Sequence of protein 1:
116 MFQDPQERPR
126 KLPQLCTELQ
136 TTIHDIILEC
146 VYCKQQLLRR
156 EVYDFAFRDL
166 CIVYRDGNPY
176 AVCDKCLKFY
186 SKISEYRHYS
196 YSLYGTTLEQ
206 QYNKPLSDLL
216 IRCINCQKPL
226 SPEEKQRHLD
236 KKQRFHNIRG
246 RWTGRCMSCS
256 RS

Sequence of protein 2:
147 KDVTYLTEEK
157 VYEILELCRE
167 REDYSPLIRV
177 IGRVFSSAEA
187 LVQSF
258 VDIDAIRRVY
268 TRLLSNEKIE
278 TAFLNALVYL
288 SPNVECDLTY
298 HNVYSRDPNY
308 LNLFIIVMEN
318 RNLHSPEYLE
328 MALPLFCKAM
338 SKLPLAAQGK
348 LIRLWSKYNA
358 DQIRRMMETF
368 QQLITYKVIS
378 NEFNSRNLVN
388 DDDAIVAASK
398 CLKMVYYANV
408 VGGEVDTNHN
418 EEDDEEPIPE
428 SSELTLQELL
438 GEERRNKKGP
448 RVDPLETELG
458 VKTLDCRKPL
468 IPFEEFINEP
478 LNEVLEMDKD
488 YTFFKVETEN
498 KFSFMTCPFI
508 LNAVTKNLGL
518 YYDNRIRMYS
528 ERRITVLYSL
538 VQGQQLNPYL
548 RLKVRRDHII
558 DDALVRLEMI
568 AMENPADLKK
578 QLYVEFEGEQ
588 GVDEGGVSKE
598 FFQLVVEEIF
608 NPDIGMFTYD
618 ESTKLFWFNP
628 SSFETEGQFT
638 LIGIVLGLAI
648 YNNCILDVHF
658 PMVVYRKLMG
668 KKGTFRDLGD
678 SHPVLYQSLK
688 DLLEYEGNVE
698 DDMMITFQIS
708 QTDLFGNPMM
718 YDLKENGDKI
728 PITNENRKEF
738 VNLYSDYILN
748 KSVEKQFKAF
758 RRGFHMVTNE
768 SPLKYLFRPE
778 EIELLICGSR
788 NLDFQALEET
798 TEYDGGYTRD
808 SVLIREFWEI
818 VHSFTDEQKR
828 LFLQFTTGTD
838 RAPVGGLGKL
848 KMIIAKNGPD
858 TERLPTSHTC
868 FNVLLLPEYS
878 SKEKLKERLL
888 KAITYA

These two protein chains interact to form a complex.

Interface contacts:
Residue E427 in protein 2 interacts with residue R192 in protein 1 (closest heavy-atom distance 2.8 Å).
Residue E430 in protein 2 is in contact with residue S189 in protein 1 (closest heavy-atom distance 2.7 Å).
Residue L436 in protein 2 interacts with residue C166 in protein 1 (closest heavy-atom distance 2.9 Å).
Residue V493 in protein 2 interacts with residue S197 in protein 1 (closest heavy-atom distance 4.1 Å).
Residue E494 in protein 2 is in contact with residue S197 in protein 1 (closest heavy-atom distance 3.2 Å).
Residue L437 in protein 2 contacts residue R246 in protein 1 (closest heavy-atom distance 3.7 Å).
Residue Q539 in protein 2 contacts residue Y185 in protein 1 (closest heavy-atom distance 3.4 Å).
Residue L433 in protein 2 is in contact with residue S189 in protein 1 (closest heavy-atom distance 3.8 Å).
Residue R448 in protein 2 is in contact with residue Y196 in protein 1 (closest heavy-atom distance 3.6 Å).
Residue L437 in protein 2 interacts with residue R217 in protein 1 (closest heavy-atom distance 3.7 Å).
Residue I531 in protein 2 contacts residue R192 in protein 1 (closest heavy-atom distance 3.6 Å).
Residue L534 in protein 2 interacts with residue I188 in protein 1 (closest heavy-atom distance 3.8 Å).
Residue E767 in protein 2 is in contact with residue H193 in protein 1 (closest heavy-atom distance 2.9 Å).
Residue L437 in protein 2 is in contact with residue C166 in protein 1 (closest heavy-atom distance 3.9 Å).
Residue L437 in protein 2 is in contact with residue L165 in protein 1 (closest heavy-atom distance 3.9 Å).
Residue A573 in protein 2 interacts with residue R192 in protein 1 (closest heavy-atom distance 3.8 Å).
Residue S429 in protein 2 is in contact with residue Y147 in protein 1 (closest heavy-atom distance 3.7 Å).
Residue K492 in protein 2 is in contact with residue S197 in protein 1 (closest heavy-atom distance 3.0 Å).
Residue V493 in protein 2 contacts residue R239 in protein 1 (closest heavy-atom distance 3.5 Å).
Residue K492 in protein 2 is in contact with residue Y194 in protein 1 (closest heavy-atom distance 3.5 Å).
Residue I531 in protein 2 is in contact with residue Y191 in protein 1 (closest heavy-atom distance 3.6 Å).
Residue E430 in protein 2 interacts with residue H193 in protein 1 (closest heavy-atom distance 3.5 Å).
Residue E494 in protein 2 is in contact with residue Y199 in protein 1 (closest heavy-atom distance 2.8 Å).
Residue E423 in protein 2 is in contact with residue R244 in protein 1 (closest heavy-atom distance 2.8 Å).
Residue E435 in protein 2 contacts residue V168 in protein 1 (closest heavy-atom distance 4.2 Å).
Residue L437 in protein 2 is in contact with residue Q222 in protein 1 (closest heavy-atom distance 4.0 Å).
Residue E494 in protein 2 is in contact with residue L198 in protein 1 (closest heavy-atom distance 3.4 Å).
Residue L433 in protein 2 is in contact with residue Y185 in protein 1 (closest heavy-atom distance 4.2 Å).
Residue E494 in protein 2 contacts residue R239 in protein 1 (closest heavy-atom distance 2.6 Å).
Residue E439 in protein 2 is in contact with residue R246 in protein 1 (closest heavy-atom distance 2.9 Å).
Residue E496 in protein 2 contacts residue Y199 in protein 1 (closest heavy-atom distance 3.5 Å).
Residue V538 in protein 2 contacts residue F184 in protein 1 (closest heavy-atom distance 3.5 Å).
Residue S429 in protein 2 is in contact with residue Y185 in protein 1 (closest heavy-atom distance 3.1 Å).
Residue S527 in protein 2 is in contact with residue Y191 in protein 1 (closest heavy-atom distance 3.4 Å).
Residue Q539 in protein 2 is in contact with residue F184 in protein 1 (closest heavy-atom distance 3.5 Å).
Residue T432 in protein 2 contacts residue R170 in protein 1 (closest heavy-atom distance 3.7 Å).
Residue E435 in protein 2 is in contact with residue R170 in protein 1 (closest heavy-atom distance 2.9 Å).
Residue T495 in protein 2 interacts with residue Y199 in protein 1 (closest heavy-atom distance 3.8 Å).
Residue K445 in protein 2 is in contact with residue R246 in protein 1 (closest heavy-atom distance 3.9 Å).
Residue L436 in protein 2 interacts with residue V168 in protein 1 (closest heavy-atom distance 3.7 Å).
Residue L534 in protein 2 interacts with residue Y191 in protein 1 (closest heavy-atom distance 4.0 Å).
Residue N443 in protein 2 interacts with residue R244 in protein 1 (closest heavy-atom distance 3.1 Å).
Residue E435 in protein 2 interacts with residue C166 in protein 1 (closest heavy-atom distance 3.8 Å).
Residue K492 in protein 2 is in contact with residue S195 in protein 1 (closest heavy-atom distance 3.9 Å).
Residue K445 in protein 2 contacts residue R244 in protein 1 (closest heavy-atom distance 3.7 Å).
Residue L433 in protein 2 interacts with residue Y147 in protein 1 (closest heavy-atom distance 3.7 Å).
Residue E440 in protein 2 is in contact with residue R125 in protein 1 (closest heavy-atom distance 2.7 Å).
Residue Y535 in protein 2 is in contact with residue Y185 in protein 1 (closest heavy-atom distance 3.9 Å).
Residue K492 in protein 2 is in contact with residue Y196 in protein 1 (closest heavy-atom distance 3.5 Å).
Residue E496 in protein 2 contacts residue K237 in protein 1 (closest heavy-atom distance 2.8 Å).
Residue Y535 in protein 2 interacts with residue I188 in protein 1 (closest heavy-atom distance 3.7 Å).
Residue K445 in protein 2 interacts with residue G245 in protein 1 (closest heavy-atom distance 3.1 Å).
Residue I531 in protein 2 contacts residue I188 in protein 1 (closest heavy-atom distance 4.2 Å).
Residue E528 in protein 2 is in contact with residue R192 in protein 1 (closest heavy-atom distance 2.8 Å).
Residue T432 in protein 2 is in contact with residue Y147 in protein 1 (closest heavy-atom distance 2.6 Å).
Residue L436 in protein 2 contacts residue Y147 in protein 1 (closest heavy-atom distance 4.1 Å).
Residue T495 in protein 2 contacts residue R239 in protein 1 (closest heavy-atom distance 4.0 Å).
Residue E430 in protein 2 is in contact with residue R246 in protein 1 (closest heavy-atom distance 2.8 Å).
Residue E494 in protein 2 interacts with residue T202 in protein 1 (closest heavy-atom distance 2.6 Å).
Residue L436 in protein 2 interacts with residue L165 in protein 1 (closest heavy-atom distance 3.8 Å).